The following describes two proteins that form a bound complex.

Sequence of protein 1:
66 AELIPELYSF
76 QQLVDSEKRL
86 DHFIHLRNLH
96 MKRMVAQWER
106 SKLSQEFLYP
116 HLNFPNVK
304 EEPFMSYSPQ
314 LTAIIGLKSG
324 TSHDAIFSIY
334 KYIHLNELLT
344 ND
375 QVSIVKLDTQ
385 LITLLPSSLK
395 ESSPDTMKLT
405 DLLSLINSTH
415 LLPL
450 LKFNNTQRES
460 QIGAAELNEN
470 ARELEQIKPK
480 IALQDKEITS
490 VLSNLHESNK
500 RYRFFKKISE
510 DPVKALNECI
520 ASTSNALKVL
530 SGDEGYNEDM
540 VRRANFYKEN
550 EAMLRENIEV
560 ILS

Sequence of protein 2:
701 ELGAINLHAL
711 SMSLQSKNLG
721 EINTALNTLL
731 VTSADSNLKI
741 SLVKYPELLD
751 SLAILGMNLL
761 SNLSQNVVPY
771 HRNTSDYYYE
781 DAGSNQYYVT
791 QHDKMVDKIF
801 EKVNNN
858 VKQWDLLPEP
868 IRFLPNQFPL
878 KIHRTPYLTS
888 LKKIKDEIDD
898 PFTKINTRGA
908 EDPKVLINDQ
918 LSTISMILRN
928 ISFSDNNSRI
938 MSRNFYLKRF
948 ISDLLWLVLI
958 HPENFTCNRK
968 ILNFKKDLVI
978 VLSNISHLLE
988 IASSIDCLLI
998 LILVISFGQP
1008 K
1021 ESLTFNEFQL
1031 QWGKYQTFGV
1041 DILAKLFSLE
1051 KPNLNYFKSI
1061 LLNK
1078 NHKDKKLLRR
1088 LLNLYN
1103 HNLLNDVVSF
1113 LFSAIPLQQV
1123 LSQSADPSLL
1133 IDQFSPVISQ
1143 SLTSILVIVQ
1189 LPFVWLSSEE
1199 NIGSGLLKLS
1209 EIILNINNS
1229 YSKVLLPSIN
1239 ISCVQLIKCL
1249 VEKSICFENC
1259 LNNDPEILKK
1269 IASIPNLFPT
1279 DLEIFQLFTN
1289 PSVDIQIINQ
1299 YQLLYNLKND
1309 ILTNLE

Residue-level contacts at the interface:
Residue I1282 in protein 2 interacts with residue Y333 in protein 1 (closest heavy-atom distance 3.8 Å).
Residue L719 in protein 2 is in contact with residue R554 in protein 1 (closest heavy-atom distance 3.2 Å).
Residue Q1300 in protein 2 is in contact with residue H337 in protein 1 (closest heavy-atom distance 4.3 Å).
Residue K717 in protein 2 is in contact with residue I557 in protein 1 (closest heavy-atom distance 3.2 Å).
Residue F1283 in protein 2 interacts with residue H326 in protein 1 (closest heavy-atom distance 4.2 Å).
Residue F899 in protein 2 interacts with residue C518 in protein 1 (closest heavy-atom distance 4.0 Å).
Residue F899 in protein 2 is in contact with residue K506 in protein 1 (closest heavy-atom distance 3.2 Å).
Residue V1122 in protein 2 is in contact with residue R105 in protein 1 (closest heavy-atom distance 3.8 Å).
Residue T904 in protein 2 interacts with residue V528 in protein 1 (closest heavy-atom distance 3.7 Å).
Residue N1026 in protein 2 is in contact with residue L91 in protein 1 (closest heavy-atom distance 4.0 Å).
Residue K1008 in protein 2 contacts residue L91 in protein 1 (closest heavy-atom distance 4.1 Å).
Residue K889 in protein 2 is in contact with residue S74 in protein 1 (closest heavy-atom distance 4.2 Å).
Residue L885 in protein 2 interacts with residue S74 in protein 1 (closest heavy-atom distance 4.0 Å).
Residue K892 in protein 2 interacts with residue N498 in protein 1 (closest heavy-atom distance 3.8 Å).
Residue F1283 in protein 2 contacts residue F330 in protein 1 (closest heavy-atom distance 3.4 Å).
Residue E1198 in protein 2 is in contact with residue R98 in protein 1 (closest heavy-atom distance 2.4 Å).
Residue I1200 in protein 2 is in contact with residue R98 in protein 1 (closest heavy-atom distance 3.0 Å).
Residue E1281 in protein 2 contacts residue H116 in protein 1 (closest heavy-atom distance 3.9 Å).
Residue L885 in protein 2 interacts with residue E67 in protein 1 (closest heavy-atom distance 3.1 Å).
Residue L888 in protein 2 interacts with residue L72 in protein 1 (closest heavy-atom distance 3.5 Å).
Residue L1280 in protein 2 interacts with residue H326 in protein 1 (closest heavy-atom distance 4.3 Å).
Residue P898 in protein 2 interacts with residue S521 in protein 1 (closest heavy-atom distance 2.9 Å).
Residue H771 in protein 2 contacts residue E550 in protein 1 (closest heavy-atom distance 2.8 Å).
Residue L719 in protein 2 interacts with residue I557 in protein 1 (closest heavy-atom distance 3.7 Å).
Residue L885 in protein 2 interacts with residue E71 in protein 1 (closest heavy-atom distance 3.2 Å).
Residue F1283 in protein 2 contacts residue Y333 in protein 1 (closest heavy-atom distance 3.3 Å).
Residue F1286 in protein 2 is in contact with residue H337 in protein 1 (closest heavy-atom distance 3.9 Å).
Residue L1119 in protein 2 is in contact with residue A101 in protein 1 (closest heavy-atom distance 3.8 Å).
Residue L885 in protein 2 is in contact with residue Y73 in protein 1 (closest heavy-atom distance 4.0 Å).
Residue T1278 in protein 2 is in contact with residue L113 in protein 1 (closest heavy-atom distance 3.4 Å).
Residue E1198 in protein 2 contacts residue H95 in protein 1 (closest heavy-atom distance 3.5 Å).
Residue Q1284 in protein 2 contacts residue H116 in protein 1 (closest heavy-atom distance 3.7 Å).
Residue P898 in protein 2 interacts with residue F503 in protein 1 (closest heavy-atom distance 3.5 Å).
Residue S1290 in protein 2 interacts with residue Q375 in protein 1 (closest heavy-atom distance 3.5 Å).
Residue P898 in protein 2 interacts with residue C518 in protein 1 (closest heavy-atom distance 3.8 Å).
Residue G1201 in protein 2 is in contact with residue R98 in protein 1 (closest heavy-atom distance 3.1 Å).
Residue S887 in protein 2 is in contact with residue E67 in protein 1 (closest heavy-atom distance 3.0 Å).
Residue Y884 in protein 2 contacts residue E67 in protein 1 (closest heavy-atom distance 2.9 Å).
Residue W1032 in protein 2 is in contact with residue A66 in protein 1 (closest heavy-atom distance 3.8 Å).
Residue W1032 in protein 2 interacts with residue I69 in protein 1 (closest heavy-atom distance 4.3 Å).
Residue L888 in protein 2 contacts residue L68 in protein 1 (closest heavy-atom distance 3.4 Å).
Residue F1283 in protein 2 is in contact with residue I329 in protein 1 (closest heavy-atom distance 4.2 Å).
Residue I895 in protein 2 contacts residue H495 in protein 1 (closest heavy-atom distance 3.2 Å).
Residue F1286 in protein 2 interacts with residue Y333 in protein 1 (closest heavy-atom distance 3.4 Å).
Residue E1281 in protein 2 contacts residue L113 in protein 1 (closest heavy-atom distance 4.1 Å).
Residue D896 in protein 2 is in contact with residue K499 in protein 1 (closest heavy-atom distance 2.8 Å).
Residue L1123 in protein 2 is in contact with residue A101 in protein 1 (closest heavy-atom distance 4.1 Å).
Residue I891 in protein 2 interacts with residue H495 in protein 1 (closest heavy-atom distance 4.3 Å).
Residue N1199 in protein 2 interacts with residue R98 in protein 1 (closest heavy-atom distance 3.0 Å).
Residue P898 in protein 2 contacts residue E517 in protein 1 (closest heavy-atom distance 4.0 Å).
Residue K892 in protein 2 interacts with residue R502 in protein 1 (closest heavy-atom distance 3.9 Å).
Residue I895 in protein 2 interacts with residue K499 in protein 1 (closest heavy-atom distance 3.5 Å).
Residue N1026 in protein 2 contacts residue L94 in protein 1 (closest heavy-atom distance 4.0 Å).
Residue F899 in protein 2 interacts with residue E517 in protein 1 (closest heavy-atom distance 3.3 Å).
Residue L888 in protein 2 interacts with residue E71 in protein 1 (closest heavy-atom distance 4.2 Å).
Residue F899 in protein 2 is in contact with residue A514 in protein 1 (closest heavy-atom distance 3.7 Å).
Residue K1206 in protein 2 interacts with residue F112 in protein 1 (closest heavy-atom distance 3.5 Å).
Residue F899 in protein 2 interacts with residue F503 in protein 1 (closest heavy-atom distance 4.3 Å).
Residue L888 in protein 2 is in contact with residue E67 in protein 1 (closest heavy-atom distance 3.9 Å).
Residue R905 in protein 2 is in contact with residue D532 in protein 1 (closest heavy-atom distance 2.8 Å).